Sequence of protein 1:
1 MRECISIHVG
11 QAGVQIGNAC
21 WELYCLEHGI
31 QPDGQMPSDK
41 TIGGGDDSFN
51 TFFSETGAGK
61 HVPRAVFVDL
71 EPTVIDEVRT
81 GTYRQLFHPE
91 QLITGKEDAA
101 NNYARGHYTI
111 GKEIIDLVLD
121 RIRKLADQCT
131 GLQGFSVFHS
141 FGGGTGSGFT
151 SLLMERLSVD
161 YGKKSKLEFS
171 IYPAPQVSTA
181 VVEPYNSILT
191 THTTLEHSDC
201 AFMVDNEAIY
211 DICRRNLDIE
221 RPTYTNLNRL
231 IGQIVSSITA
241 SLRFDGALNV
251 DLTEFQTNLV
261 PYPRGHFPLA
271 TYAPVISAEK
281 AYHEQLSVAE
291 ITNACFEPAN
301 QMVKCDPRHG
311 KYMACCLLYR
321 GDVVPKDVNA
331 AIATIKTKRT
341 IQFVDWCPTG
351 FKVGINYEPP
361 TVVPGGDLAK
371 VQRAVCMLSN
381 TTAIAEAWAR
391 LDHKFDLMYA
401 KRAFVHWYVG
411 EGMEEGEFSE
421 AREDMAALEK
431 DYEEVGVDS

Interface contacts:
Residue T73 in protein 1 contacts residue P243 in protein 2 (closest heavy-atom distance 4.1 Å).
Residue A99 in protein 1 interacts with residue R251 in protein 2 (closest heavy-atom distance 3.3 Å).
Residue R221 in protein 1 interacts with residue R320 in protein 2 (closest heavy-atom distance 4.0 Å).
Residue M398 in protein 1 contacts residue W344 in protein 2 (closest heavy-atom distance 3.3 Å).
Residue E97 in protein 1 contacts residue D249 in protein 2 (closest heavy-atom distance 4.2 Å).
Residue A99 in protein 1 contacts residue K252 in protein 2 (closest heavy-atom distance 3.1 Å).
Residue Y224 in protein 1 is in contact with residue L246 in protein 2 (closest heavy-atom distance 4.1 Å).
Residue A100 in protein 1 contacts residue K252 in protein 2 (closest heavy-atom distance 3.7 Å).
Residue R402 in protein 1 interacts with residue F260 in protein 2 (closest heavy-atom distance 3.1 Å).
Residue V181 in protein 1 is in contact with residue P346 in protein 2 (closest heavy-atom distance 4.0 Å).
Residue P222 in protein 1 contacts residue S322 in protein 2 (closest heavy-atom distance 3.5 Å).
Residue D98 in protein 1 is in contact with residue R251 in protein 2 (closest heavy-atom distance 3.6 Å).
Residue R221 in protein 1 is in contact with residue S322 in protein 2 (closest heavy-atom distance 3.6 Å).
Residue A100 in protein 1 is in contact with residue V255 in protein 2 (closest heavy-atom distance 4.4 Å).
Residue R214 in protein 1 contacts residue E325 in protein 2 (closest heavy-atom distance 3.0 Å).
Residue H406 in protein 1 is in contact with residue P259 in protein 2 (closest heavy-atom distance 2.8 Å).
Residue K401 in protein 1 contacts residue E343 in protein 2 (closest heavy-atom distance 3.9 Å).
Residue V181 in protein 1 is in contact with residue I345 in protein 2 (closest heavy-atom distance 4.1 Å).
Residue Q11 in protein 1 interacts with residue Q245 in protein 2 (closest heavy-atom distance 3.9 Å).
Residue Q15 in protein 1 contacts residue Q245 in protein 2 (closest heavy-atom distance 4.2 Å).
Residue Y224 in protein 1 interacts with residue M323 in protein 2 (closest heavy-atom distance 3.4 Å).
Residue N228 in protein 1 contacts residue Q245 in protein 2 (closest heavy-atom distance 3.3 Å).
Residue E411 in protein 1 is in contact with residue R251 in protein 2 (closest heavy-atom distance 2.6 Å).
Residue T179 in protein 1 is in contact with residue P346 in protein 2 (closest heavy-atom distance 4.1 Å).
Residue L397 in protein 1 is in contact with residue W344 in protein 2 (closest heavy-atom distance 4.2 Å).
Residue W407 in protein 1 is in contact with residue P259 in protein 2 (closest heavy-atom distance 3.2 Å).
Residue M398 in protein 1 is in contact with residue I345 in protein 2 (closest heavy-atom distance 3.5 Å).
Residue Y210 in protein 1 contacts residue D327 in protein 2 (closest heavy-atom distance 2.6 Å).
Residue R214 in protein 1 contacts residue E328 in protein 2 (closest heavy-atom distance 2.6 Å).
Residue M398 in protein 1 interacts with residue F260 in protein 2 (closest heavy-atom distance 4.1 Å).
Residue W407 in protein 1 interacts with residue P261 in protein 2 (closest heavy-atom distance 3.7 Å).
Residue H406 in protein 1 interacts with residue F260 in protein 2 (closest heavy-atom distance 3.8 Å).
Residue R214 in protein 1 is in contact with residue S322 in protein 2 (closest heavy-atom distance 4.4 Å).
Residue E220 in protein 1 contacts residue S322 in protein 2 (closest heavy-atom distance 3.0 Å).
Residue N101 in protein 1 is in contact with residue K252 in protein 2 (closest heavy-atom distance 3.8 Å).
Residue T179 in protein 1 interacts with residue Q334 in protein 2 (closest heavy-atom distance 3.9 Å).
Residue F404 in protein 1 interacts with residue F260 in protein 2 (closest heavy-atom distance 3.5 Å).
Residue H406 in protein 1 contacts residue P261 in protein 2 (closest heavy-atom distance 4.2 Å).
Residue K401 in protein 1 is in contact with residue W344 in protein 2 (closest heavy-atom distance 4.0 Å).
Residue P222 in protein 1 interacts with residue M323 in protein 2 (closest heavy-atom distance 3.0 Å).
Residue W407 in protein 1 is in contact with residue V255 in protein 2 (closest heavy-atom distance 3.9 Å).
Residue Y210 in protein 1 contacts residue M323 in protein 2 (closest heavy-atom distance 3.5 Å).
Residue Y224 in protein 1 is in contact with residue Q245 in protein 2 (closest heavy-atom distance 3.3 Å).
Residue A100 in protein 1 contacts residue R251 in protein 2 (closest heavy-atom distance 3.8 Å).
Residue D98 in protein 1 interacts with residue L250 in protein 2 (closest heavy-atom distance 3.6 Å).
Residue Y210 in protein 1 is in contact with residue K324 in protein 2 (closest heavy-atom distance 3.4 Å).
Residue T179 in protein 1 is in contact with residue N347 in protein 2 (closest heavy-atom distance 3.4 Å).
Residue R402 in protein 1 is in contact with residue W344 in protein 2 (closest heavy-atom distance 3.7 Å).
Residue L227 in protein 1 is in contact with residue M323 in protein 2 (closest heavy-atom distance 4.1 Å).
Residue P222 in protein 1 contacts residue K324 in protein 2 (closest heavy-atom distance 3.5 Å).
Residue R214 in protein 1 contacts residue K324 in protein 2 (closest heavy-atom distance 3.6 Å).
Residue W407 in protein 1 is in contact with residue V258 in protein 2 (closest heavy-atom distance 3.3 Å).
Residue A403 in protein 1 interacts with residue F260 in protein 2 (closest heavy-atom distance 3.7 Å).
Residue A99 in protein 1 contacts residue L250 in protein 2 (closest heavy-atom distance 4.5 Å).
Residue T223 in protein 1 is in contact with residue M323 in protein 2 (closest heavy-atom distance 3.6 Å).
Residue D98 in protein 1 is in contact with residue D249 in protein 2 (closest heavy-atom distance 3.9 Å).
Residue A99 in protein 1 contacts residue D249 in protein 2 (closest heavy-atom distance 4.0 Å).
Residue F404 in protein 1 contacts residue P259 in protein 2 (closest heavy-atom distance 3.4 Å).
Residue A12 in protein 1 is in contact with residue Q245 in protein 2 (closest heavy-atom distance 4.1 Å).
Residue T223 in protein 1 is in contact with residue M321 in protein 2 (closest heavy-atom distance 4.0 Å).

Sequence of protein 2:
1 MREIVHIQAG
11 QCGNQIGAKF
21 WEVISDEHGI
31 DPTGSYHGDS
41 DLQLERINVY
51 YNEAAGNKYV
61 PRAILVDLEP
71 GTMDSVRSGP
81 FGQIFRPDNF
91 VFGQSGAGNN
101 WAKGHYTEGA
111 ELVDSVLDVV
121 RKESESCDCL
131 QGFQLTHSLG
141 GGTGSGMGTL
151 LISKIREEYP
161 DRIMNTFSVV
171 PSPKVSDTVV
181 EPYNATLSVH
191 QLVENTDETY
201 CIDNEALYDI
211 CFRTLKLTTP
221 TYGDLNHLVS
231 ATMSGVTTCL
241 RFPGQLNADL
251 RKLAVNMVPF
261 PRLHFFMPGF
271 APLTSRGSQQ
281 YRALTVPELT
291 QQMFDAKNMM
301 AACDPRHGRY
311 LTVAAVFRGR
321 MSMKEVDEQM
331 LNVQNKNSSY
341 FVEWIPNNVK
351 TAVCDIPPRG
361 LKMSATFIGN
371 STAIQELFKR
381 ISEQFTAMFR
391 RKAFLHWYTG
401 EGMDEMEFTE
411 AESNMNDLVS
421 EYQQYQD

The following describes two proteins that form a bound complex.